Sequence of protein 1:
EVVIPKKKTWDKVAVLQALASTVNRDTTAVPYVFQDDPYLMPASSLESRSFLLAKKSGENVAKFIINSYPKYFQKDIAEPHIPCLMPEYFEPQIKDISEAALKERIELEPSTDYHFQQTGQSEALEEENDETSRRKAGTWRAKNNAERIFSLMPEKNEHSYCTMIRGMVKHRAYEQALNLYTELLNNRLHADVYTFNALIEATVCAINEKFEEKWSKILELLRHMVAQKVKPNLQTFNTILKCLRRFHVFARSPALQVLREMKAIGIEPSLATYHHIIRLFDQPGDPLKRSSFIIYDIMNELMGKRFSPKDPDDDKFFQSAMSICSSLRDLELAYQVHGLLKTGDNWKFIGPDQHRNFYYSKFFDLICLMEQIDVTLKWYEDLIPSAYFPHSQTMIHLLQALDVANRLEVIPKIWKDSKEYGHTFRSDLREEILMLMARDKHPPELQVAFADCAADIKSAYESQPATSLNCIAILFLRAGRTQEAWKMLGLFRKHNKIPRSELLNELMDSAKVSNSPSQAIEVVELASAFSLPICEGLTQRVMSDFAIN

The following describes two proteins that form a bound complex.

Sequence of protein 2:
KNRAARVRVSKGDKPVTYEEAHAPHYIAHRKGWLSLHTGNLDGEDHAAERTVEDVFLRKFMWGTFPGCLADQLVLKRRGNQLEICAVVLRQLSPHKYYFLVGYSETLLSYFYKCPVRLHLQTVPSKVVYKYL

Contacts between the two chains:
Residue P93 in protein 1 is in contact with residue T157 in protein 2 (closest heavy-atom distance 3.7 Å).
Residue Y94 in protein 1 contacts residue T157 in protein 2 (closest heavy-atom distance 3.6 Å).
Residue D92 in protein 1 contacts residue V123 in protein 2 (closest heavy-atom distance 4.7 Å).
Residue I137 in protein 1 is in contact with residue N115 in protein 2 (closest heavy-atom distance 4.8 Å).
Residue F106 in protein 1 interacts with residue P129 in protein 2 (closest heavy-atom distance 3.8 Å).
Residue I121 in protein 1 interacts with residue L142 in protein 2 (closest heavy-atom distance 4.4 Å).
Residue C139 in protein 1 interacts with residue Y145 in protein 2 (closest heavy-atom distance 4.0 Å).
Residue I121 in protein 1 is in contact with residue Y145 in protein 2 (closest heavy-atom distance 3.6 Å).
Residue L140 in protein 1 interacts with residue S144 in protein 2 (closest heavy-atom distance 4.7 Å).
Residue I132 in protein 1 contacts residue K148 in protein 2 (closest heavy-atom distance 3.6 Å).
Residue F128 in protein 1 interacts with residue L142 in protein 2 (closest heavy-atom distance 5.0 Å).
Residue I137 in protein 1 is in contact with residue K148 in protein 2 (closest heavy-atom distance 3.7 Å).
Residue A109 in protein 1 contacts residue H130 in protein 2 (closest heavy-atom distance 4.2 Å).
Residue A117 in protein 1 interacts with residue T141 in protein 2 (closest heavy-atom distance 3.2 Å).
Residue F106 in protein 1 is in contact with residue H130 in protein 2 (closest heavy-atom distance 4.6 Å).
Residue L95 in protein 1 interacts with residue P129 in protein 2 (closest heavy-atom distance 3.7 Å).
Residue V116 in protein 1 contacts residue Y138 in protein 2 (closest heavy-atom distance 4.3 Å).
Residue L140 in protein 1 contacts residue F146 in protein 2 (closest heavy-atom distance 4.3 Å).
Residue Q90 in protein 1 contacts residue L155 in protein 2 (closest heavy-atom distance 4.4 Å).
Residue D92 in protein 1 interacts with residue T157 in protein 2 (closest heavy-atom distance 3.7 Å).
Residue Y94 in protein 1 contacts residue S128 in protein 2 (closest heavy-atom distance 3.9 Å).
Residue Y87 in protein 1 is in contact with residue H154 in protein 2 (closest heavy-atom distance 3.8 Å).
Residue A109 in protein 1 is in contact with residue F134 in protein 2 (closest heavy-atom distance 3.5 Å).
Residue K118 in protein 1 interacts with residue Y145 in protein 2 (closest heavy-atom distance 3.6 Å).
Residue Q90 in protein 1 is in contact with residue H154 in protein 2 (closest heavy-atom distance 4.7 Å).
Residue G113 in protein 1 is in contact with residue Y138 in protein 2 (closest heavy-atom distance 4.5 Å).
Residue Y94 in protein 1 is in contact with residue P129 in protein 2 (closest heavy-atom distance 3.5 Å).
Residue G113 in protein 1 interacts with residue F134 in protein 2 (closest heavy-atom distance 3.4 Å).
Residue G113 in protein 1 is in contact with residue T141 in protein 2 (closest heavy-atom distance 4.6 Å).
Residue A117 in protein 1 is in contact with residue Y138 in protein 2 (closest heavy-atom distance 3.9 Å).
Residue Y127 in protein 1 is in contact with residue F146 in protein 2 (closest heavy-atom distance 4.1 Å).
Residue L95 in protein 1 contacts residue L155 in protein 2 (closest heavy-atom distance 3.8 Å).
Residue Q90 in protein 1 interacts with residue V136 in protein 2 (closest heavy-atom distance 4.0 Å).
Residue A109 in protein 1 interacts with residue Y133 in protein 2 (closest heavy-atom distance 4.5 Å).
Residue Y94 in protein 1 contacts residue L127 in protein 2 (closest heavy-atom distance 2.5 Å).
Residue Y94 in protein 1 is in contact with residue R125 in protein 2 (closest heavy-atom distance 4.9 Å).
Residue F106 in protein 1 contacts residue Y133 in protein 2 (closest heavy-atom distance 3.5 Å).
Residue E114 in protein 1 is in contact with residue T141 in protein 2 (closest heavy-atom distance 3.9 Å).
Residue I121 in protein 1 interacts with residue T141 in protein 2 (closest heavy-atom distance 4.8 Å).
Residue A133 in protein 1 interacts with residue K148 in protein 2 (closest heavy-atom distance 3.7 Å).
Residue Q90 in protein 1 contacts residue L153 in protein 2 (closest heavy-atom distance 3.4 Å).
Residue S112 in protein 1 interacts with residue F134 in protein 2 (closest heavy-atom distance 3.3 Å).
Residue L140 in protein 1 interacts with residue K148 in protein 2 (closest heavy-atom distance 3.3 Å).
Residue L140 in protein 1 contacts residue Y145 in protein 2 (closest heavy-atom distance 3.2 Å).
Residue V116 in protein 1 is in contact with residue F134 in protein 2 (closest heavy-atom distance 3.5 Å).
Residue Y87 in protein 1 is in contact with residue R152 in protein 2 (closest heavy-atom distance 3.6 Å).
Residue Q90 in protein 1 interacts with residue E140 in protein 2 (closest heavy-atom distance 4.6 Å).
Residue S105 in protein 1 contacts residue H130 in protein 2 (closest heavy-atom distance 3.5 Å).
Residue F128 in protein 1 interacts with residue Y145 in protein 2 (closest heavy-atom distance 3.5 Å).
Residue Y94 in protein 1 interacts with residue Y132 in protein 2 (closest heavy-atom distance 3.8 Å).
Residue L95 in protein 1 interacts with residue Y132 in protein 2 (closest heavy-atom distance 4.9 Å).
Residue D92 in protein 1 is in contact with residue Q156 in protein 2 (closest heavy-atom distance 5.0 Å).
Residue F89 in protein 1 interacts with residue Y133 in protein 2 (closest heavy-atom distance 3.3 Å).
Residue L95 in protein 1 contacts residue Y133 in protein 2 (closest heavy-atom distance 2.8 Å).
Residue D131 in protein 1 contacts residue K148 in protein 2 (closest heavy-atom distance 3.4 Å).
Residue I120 in protein 1 is in contact with residue Y138 in protein 2 (closest heavy-atom distance 3.3 Å).
Residue K130 in protein 1 contacts residue K148 in protein 2 (closest heavy-atom distance 4.3 Å).
Residue F128 in protein 1 is in contact with residue F146 in protein 2 (closest heavy-atom distance 3.6 Å).
Residue D92 in protein 1 interacts with residue L155 in protein 2 (closest heavy-atom distance 3.5 Å).
Residue Q90 in protein 1 contacts residue Y133 in protein 2 (closest heavy-atom distance 3.3 Å).